Sequence of chain A:
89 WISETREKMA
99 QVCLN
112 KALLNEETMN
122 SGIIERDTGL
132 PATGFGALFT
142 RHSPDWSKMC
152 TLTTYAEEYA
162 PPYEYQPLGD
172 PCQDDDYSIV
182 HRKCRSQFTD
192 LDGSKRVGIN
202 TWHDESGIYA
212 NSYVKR

This data describes a binding interaction between two proteins.

Interface contacts:
Residue N31 in chain B contacts residue V198 in chain A (closest heavy-atom distance 4.8 Å).
Residue I36 in chain B interacts with residue G194 in chain A (closest heavy-atom distance 4.8 Å).
Residue I36 in chain B contacts residue S195 in chain A (closest heavy-atom distance 3.8 Å).
Residue R33 in chain B is in contact with residue K196 in chain A (closest heavy-atom distance 4.0 Å).
Residue A32 in chain B contacts residue G199 in chain A (closest heavy-atom distance 4.8 Å).
Residue N31 in chain B is in contact with residue R197 in chain A (closest heavy-atom distance 4.5 Å).
Residue R33 in chain B is in contact with residue S195 in chain A (closest heavy-atom distance 2.7 Å).
Residue F30 in chain B interacts with residue N201 in chain A (closest heavy-atom distance 3.8 Å).
Residue K27 in chain B interacts with residue I200 in chain A (closest heavy-atom distance 4.1 Å).
Residue F30 in chain B contacts residue I200 in chain A (closest heavy-atom distance 3.7 Å).
Residue A32 in chain B is in contact with residue G194 in chain A (closest heavy-atom distance 3.2 Å).
Residue R33 in chain B interacts with residue R197 in chain A (closest heavy-atom distance 3.7 Å).
Residue N31 in chain B contacts residue I200 in chain A (closest heavy-atom distance 4.0 Å).
Residue A32 in chain B is in contact with residue S195 in chain A (closest heavy-atom distance 4.8 Å).
Residue I36 in chain B contacts residue D193 in chain A (closest heavy-atom distance 3.6 Å).
Residue R33 in chain B is in contact with residue V198 in chain A (closest heavy-atom distance 4.0 Å).
Residue N31 in chain B contacts residue G199 in chain A (closest heavy-atom distance 2.9 Å).
Residue I37 in chain B is in contact with residue S195 in chain A (closest heavy-atom distance 4.0 Å).
Residue R33 in chain B contacts residue G194 in chain A (closest heavy-atom distance 2.9 Å).

Sequence of chain B:
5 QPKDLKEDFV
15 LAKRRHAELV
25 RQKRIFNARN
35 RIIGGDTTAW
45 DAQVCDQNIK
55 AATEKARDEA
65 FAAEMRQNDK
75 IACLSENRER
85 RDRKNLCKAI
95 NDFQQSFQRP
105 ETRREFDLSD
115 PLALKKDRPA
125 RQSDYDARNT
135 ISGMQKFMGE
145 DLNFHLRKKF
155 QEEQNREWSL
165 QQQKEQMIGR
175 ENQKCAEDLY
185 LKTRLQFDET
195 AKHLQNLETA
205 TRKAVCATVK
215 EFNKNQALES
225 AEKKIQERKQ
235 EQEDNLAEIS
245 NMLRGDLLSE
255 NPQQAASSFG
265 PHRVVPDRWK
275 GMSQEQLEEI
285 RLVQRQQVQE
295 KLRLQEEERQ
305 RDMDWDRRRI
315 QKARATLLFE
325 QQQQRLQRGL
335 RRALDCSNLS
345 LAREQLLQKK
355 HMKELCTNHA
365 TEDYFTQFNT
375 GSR